Interface contacts:
Residue V183 in chain A interacts with residue A5 in chain B (closest heavy-atom distance 4.5 Å).
Residue S50 in chain A interacts with residue G10 in chain B (closest heavy-atom distance 4.5 Å).
Residue L179 in chain A contacts residue G6 in chain B (closest heavy-atom distance 3.9 Å).
Residue G176 in chain A is in contact with residue I8 in chain B (closest heavy-atom distance 4.5 Å).
Residue G58 in chain A contacts residue R11 in chain B (closest heavy-atom distance 3.8 Å).
Residue K127 in chain A is in contact with residue I8 in chain B (closest heavy-atom distance 3.8 Å).
Residue L179 in chain A interacts with residue I8 in chain B (closest heavy-atom distance 3.6 Å).
Residue N231 in chain A contacts residue A5 in chain B (closest heavy-atom distance 3.4 Å).
Residue Y24 in chain A contacts residue R11 in chain B (closest heavy-atom distance 4.0 Å).
Residue K54 in chain A is in contact with residue I8 in chain B (closest heavy-atom distance 4.3 Å).
Residue K54 in chain A is in contact with residue R11 in chain B (closest heavy-atom distance 4.1 Å).
Residue N47 in chain A is in contact with residue S13 in chain B (closest heavy-atom distance 3.8 Å).
Residue N231 in chain A is in contact with residue G6 in chain B (closest heavy-atom distance 2.9 Å).
Residue K54 in chain A interacts with residue G10 in chain B (closest heavy-atom distance 3.7 Å).
Residue N55 in chain A contacts residue R11 in chain B (closest heavy-atom distance 2.8 Å).
Residue V183 in chain A is in contact with residue G6 in chain B (closest heavy-atom distance 3.5 Å).
Residue N55 in chain A is in contact with residue G10 in chain B (closest heavy-atom distance 4.9 Å).
Residue V51 in chain A is in contact with residue R12 in chain B (closest heavy-atom distance 3.9 Å).
Residue Y186 in chain A interacts with residue A5 in chain B (closest heavy-atom distance 4.9 Å).
Residue N55 in chain A is in contact with residue R12 in chain B (closest heavy-atom distance 4.7 Å).
Residue L48 in chain A is in contact with residue S13 in chain B (closest heavy-atom distance 3.6 Å).
Residue V51 in chain A is in contact with residue G10 in chain B (closest heavy-atom distance 3.6 Å).
Residue E187 in chain A contacts residue A5 in chain B (closest heavy-atom distance 3.3 Å).
Residue E19 in chain A contacts residue S13 in chain B (closest heavy-atom distance 2.6 Å).
Residue L227 in chain A is in contact with residue I8 in chain B (closest heavy-atom distance 4.4 Å).
Residue W235 in chain A interacts with residue A5 in chain B (closest heavy-atom distance 3.5 Å).
Residue K54 in chain A interacts with residue P9 in chain B (closest heavy-atom distance 3.8 Å).
Residue E19 in chain A contacts residue R12 in chain B (closest heavy-atom distance 3.6 Å).
Residue V51 in chain A contacts residue R11 in chain B (closest heavy-atom distance 3.6 Å).
Residue L234 in chain A is in contact with residue A5 in chain B (closest heavy-atom distance 3.2 Å).
Residue N180 in chain A interacts with residue I8 in chain B (closest heavy-atom distance 2.9 Å).
Residue E19 in chain A is in contact with residue R11 in chain B (closest heavy-atom distance 4.5 Å).
Residue I224 in chain A interacts with residue I8 in chain B (closest heavy-atom distance 4.2 Å).
Residue L227 in chain A is in contact with residue P9 in chain B (closest heavy-atom distance 3.9 Å).
Residue G59 in chain A is in contact with residue R11 in chain B (closest heavy-atom distance 3.6 Å).
Residue V51 in chain A interacts with residue S13 in chain B (closest heavy-atom distance 3.5 Å).

Sequence of chain A:
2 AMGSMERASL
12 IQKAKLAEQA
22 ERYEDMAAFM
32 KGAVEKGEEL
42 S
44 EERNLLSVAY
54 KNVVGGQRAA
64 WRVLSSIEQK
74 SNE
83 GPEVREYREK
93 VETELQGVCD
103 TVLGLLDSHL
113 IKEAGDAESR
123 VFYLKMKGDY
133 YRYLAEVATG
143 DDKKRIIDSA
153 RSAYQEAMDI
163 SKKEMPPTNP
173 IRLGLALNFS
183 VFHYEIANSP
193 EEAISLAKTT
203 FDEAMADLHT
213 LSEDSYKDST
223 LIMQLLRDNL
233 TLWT

The following describes two proteins that form a bound complex.

Sequence of chain B:
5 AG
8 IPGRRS